Residue-level contacts at the interface:
Residue A71 in protein 1 is in contact with residue I15 in protein 2 (closest heavy-atom distance 5.0 Å).
Residue I77 in protein 1 interacts with residue D18 in protein 2 (closest heavy-atom distance 3.7 Å).
Residue I69 in protein 1 interacts with residue I15 in protein 2 (closest heavy-atom distance 4.0 Å).
Residue A106 in protein 1 is in contact with residue A4 in protein 2 (closest heavy-atom distance 3.7 Å).
Residue K73 in protein 1 is in contact with residue L19 in protein 2 (closest heavy-atom distance 3.6 Å).
Residue V92 in protein 1 is in contact with residue D18 in protein 2 (closest heavy-atom distance 4.0 Å).
Residue K99 in protein 1 is in contact with residue Y8 in protein 2 (closest heavy-atom distance 3.7 Å).
Residue A106 in protein 1 contacts residue Q5 in protein 2 (closest heavy-atom distance 4.9 Å).
Residue R68 in protein 1 is in contact with residue L10 in protein 2 (closest heavy-atom distance 4.6 Å).
Residue R95 in protein 1 interacts with residue D18 in protein 2 (closest heavy-atom distance 2.7 Å).
Residue R68 in protein 1 interacts with residue L9 in protein 2 (closest heavy-atom distance 3.3 Å).
Residue I77 in protein 1 is in contact with residue L22 in protein 2 (closest heavy-atom distance 3.7 Å).
Residue Y70 in protein 1 is in contact with residue Q14 in protein 2 (closest heavy-atom distance 4.6 Å).
Residue A88 in protein 1 interacts with residue L22 in protein 2 (closest heavy-atom distance 3.2 Å).
Residue Y70 in protein 1 interacts with residue L10 in protein 2 (closest heavy-atom distance 3.6 Å).
Residue G109 in protein 1 contacts residue A4 in protein 2 (closest heavy-atom distance 4.8 Å).
Residue E12 in protein 1 interacts with residue L6 in protein 2 (closest heavy-atom distance 3.8 Å).
Residue I91 in protein 1 interacts with residue T21 in protein 2 (closest heavy-atom distance 3.3 Å).
Residue I87 in protein 1 interacts with residue L25 in protein 2 (closest heavy-atom distance 3.6 Å).
Residue R95 in protein 1 contacts residue L10 in protein 2 (closest heavy-atom distance 4.8 Å).
Residue D76 in protein 1 interacts with residue L19 in protein 2 (closest heavy-atom distance 4.2 Å).
Residue R95 in protein 1 is in contact with residue E17 in protein 2 (closest heavy-atom distance 4.0 Å).
Residue I69 in protein 1 interacts with residue Y8 in protein 2 (closest heavy-atom distance 3.4 Å).
Residue L16 in protein 1 interacts with residue Y8 in protein 2 (closest heavy-atom distance 3.5 Å).
Residue I87 in protein 1 contacts residue T21 in protein 2 (closest heavy-atom distance 4.5 Å).
Residue K99 in protein 1 is in contact with residue N7 in protein 2 (closest heavy-atom distance 2.7 Å).
Residue W103 in protein 1 interacts with residue N7 in protein 2 (closest heavy-atom distance 4.2 Å).
Residue R95 in protein 1 contacts residue Q14 in protein 2 (closest heavy-atom distance 4.3 Å).
Residue E105 in protein 1 interacts with residue A4 in protein 2 (closest heavy-atom distance 4.0 Å).
Residue W103 in protein 1 contacts residue Y8 in protein 2 (closest heavy-atom distance 3.3 Å).
Residue K73 in protein 1 contacts residue I15 in protein 2 (closest heavy-atom distance 3.6 Å).
Residue I69 in protein 1 contacts residue L10 in protein 2 (closest heavy-atom distance 3.0 Å).
Residue F110 in protein 1 is in contact with residue L6 in protein 2 (closest heavy-atom distance 3.6 Å).
Residue Y70 in protein 1 contacts residue I15 in protein 2 (closest heavy-atom distance 3.5 Å).
Residue I69 in protein 1 interacts with residue L9 in protein 2 (closest heavy-atom distance 3.4 Å).
Residue Q67 in protein 1 contacts residue L9 in protein 2 (closest heavy-atom distance 5.0 Å).
Residue D76 in protein 1 interacts with residue L22 in protein 2 (closest heavy-atom distance 4.7 Å).
Residue I91 in protein 1 is in contact with residue L22 in protein 2 (closest heavy-atom distance 3.6 Å).
Residue E102 in protein 1 is in contact with residue N7 in protein 2 (closest heavy-atom distance 3.7 Å).
Residue F110 in protein 1 contacts residue A4 in protein 2 (closest heavy-atom distance 4.7 Å).
Residue E102 in protein 1 interacts with residue Q5 in protein 2 (closest heavy-atom distance 5.0 Å).
Residue V19 in protein 1 is in contact with residue Y8 in protein 2 (closest heavy-atom distance 4.0 Å).
Residue V92 in protein 1 is in contact with residue L22 in protein 2 (closest heavy-atom distance 5.0 Å).
Residue I91 in protein 1 contacts residue D18 in protein 2 (closest heavy-atom distance 3.2 Å).
Residue I77 in protein 1 contacts residue L19 in protein 2 (closest heavy-atom distance 3.6 Å).
Residue Y70 in protein 1 contacts residue D18 in protein 2 (closest heavy-atom distance 2.8 Å).
Residue L16 in protein 1 interacts with residue L6 in protein 2 (closest heavy-atom distance 3.9 Å).
Residue N84 in protein 1 contacts residue L22 in protein 2 (closest heavy-atom distance 4.8 Å).
Residue K99 in protein 1 contacts residue L10 in protein 2 (closest heavy-atom distance 3.8 Å).
Residue M98 in protein 1 interacts with residue Q14 in protein 2 (closest heavy-atom distance 3.5 Å).
Residue Y70 in protein 1 interacts with residue L9 in protein 2 (closest heavy-atom distance 4.5 Å).
Residue M98 in protein 1 contacts residue L10 in protein 2 (closest heavy-atom distance 4.7 Å).
Residue A71 in protein 1 interacts with residue L9 in protein 2 (closest heavy-atom distance 3.6 Å).
Residue I87 in protein 1 interacts with residue L22 in protein 2 (closest heavy-atom distance 3.4 Å).
Residue K99 in protein 1 contacts residue L9 in protein 2 (closest heavy-atom distance 4.7 Å).
Residue E15 in protein 1 interacts with residue Y8 in protein 2 (closest heavy-atom distance 3.6 Å).
Residue A106 in protein 1 contacts residue L6 in protein 2 (closest heavy-atom distance 3.7 Å).
Residue R95 in protein 1 contacts residue T21 in protein 2 (closest heavy-atom distance 4.5 Å).
Residue R68 in protein 1 interacts with residue Y8 in protein 2 (closest heavy-atom distance 3.3 Å).
Residue K83 in protein 1 contacts residue N23 in protein 2 (closest heavy-atom distance 4.6 Å).

Sequence of protein 2:
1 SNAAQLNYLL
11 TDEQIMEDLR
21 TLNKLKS

These two protein chains interact to form a complex.

Sequence of protein 1:
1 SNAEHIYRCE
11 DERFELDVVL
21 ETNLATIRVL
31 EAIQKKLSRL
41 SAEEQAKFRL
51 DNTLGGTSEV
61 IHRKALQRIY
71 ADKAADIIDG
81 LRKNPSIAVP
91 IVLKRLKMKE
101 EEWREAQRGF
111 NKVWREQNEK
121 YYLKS